Contacts between the two chains:
Residue D175 in chain A interacts with residue E272 in chain B (closest heavy-atom distance 4.9 Å).
Residue V233 in chain A contacts residue S101 in chain B (closest heavy-atom distance 3.2 Å).
Residue V233 in chain A is in contact with residue R100 in chain B (closest heavy-atom distance 4.8 Å).

Sequence of chain B:
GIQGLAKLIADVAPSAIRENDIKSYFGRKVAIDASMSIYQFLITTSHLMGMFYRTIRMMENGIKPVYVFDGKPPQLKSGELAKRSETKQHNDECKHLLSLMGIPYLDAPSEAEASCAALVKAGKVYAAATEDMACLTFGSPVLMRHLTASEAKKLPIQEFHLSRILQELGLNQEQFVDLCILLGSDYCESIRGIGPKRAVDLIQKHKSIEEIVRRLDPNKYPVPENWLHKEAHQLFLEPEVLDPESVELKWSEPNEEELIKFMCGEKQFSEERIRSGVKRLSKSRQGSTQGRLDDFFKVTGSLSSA

The following describes two proteins that form a bound complex.

Sequence of chain A:
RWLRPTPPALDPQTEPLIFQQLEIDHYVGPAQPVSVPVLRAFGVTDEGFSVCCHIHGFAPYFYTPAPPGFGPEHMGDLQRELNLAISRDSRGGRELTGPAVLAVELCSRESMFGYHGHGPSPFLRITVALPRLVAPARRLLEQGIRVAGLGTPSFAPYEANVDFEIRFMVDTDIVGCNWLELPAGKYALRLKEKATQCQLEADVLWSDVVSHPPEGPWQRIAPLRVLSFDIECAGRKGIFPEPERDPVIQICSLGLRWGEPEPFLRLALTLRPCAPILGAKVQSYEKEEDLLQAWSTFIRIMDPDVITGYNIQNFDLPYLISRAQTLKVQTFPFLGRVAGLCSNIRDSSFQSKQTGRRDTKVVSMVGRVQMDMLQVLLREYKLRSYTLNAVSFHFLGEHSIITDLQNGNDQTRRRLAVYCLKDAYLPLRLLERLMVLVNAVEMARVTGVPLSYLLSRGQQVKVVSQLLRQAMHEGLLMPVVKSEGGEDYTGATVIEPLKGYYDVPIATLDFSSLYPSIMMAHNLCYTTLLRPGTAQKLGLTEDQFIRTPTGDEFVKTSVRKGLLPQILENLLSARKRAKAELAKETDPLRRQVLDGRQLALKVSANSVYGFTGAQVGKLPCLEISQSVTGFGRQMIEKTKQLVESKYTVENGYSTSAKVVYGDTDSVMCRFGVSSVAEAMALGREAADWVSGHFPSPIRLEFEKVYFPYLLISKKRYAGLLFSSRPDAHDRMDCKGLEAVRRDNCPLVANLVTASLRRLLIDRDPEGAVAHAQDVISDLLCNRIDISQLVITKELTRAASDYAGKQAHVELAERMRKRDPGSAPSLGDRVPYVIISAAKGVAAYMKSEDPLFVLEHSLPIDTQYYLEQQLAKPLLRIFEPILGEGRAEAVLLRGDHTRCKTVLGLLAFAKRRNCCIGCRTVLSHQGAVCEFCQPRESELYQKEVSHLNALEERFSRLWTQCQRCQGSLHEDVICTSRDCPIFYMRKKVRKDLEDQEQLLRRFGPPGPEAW